Contacts between the two chains:
Residue I66 in chain A interacts with residue M3 in chain B (closest heavy-atom distance 3.2 Å).
Residue W147 in chain A is in contact with residue H7 in chain B (closest heavy-atom distance 3.5 Å).
Residue K146 in chain A interacts with residue L9 in chain B (closest heavy-atom distance 2.6 Å).
Residue S73 in chain A contacts residue K8 in chain B (closest heavy-atom distance 4.3 Å).
Residue D156 in chain A contacts residue H5 in chain B (closest heavy-atom distance 3.9 Å).
Residue M45 in chain A interacts with residue L2 in chain B (closest heavy-atom distance 4.4 Å).
Residue R62 in chain A is in contact with residue E4 in chain B (closest heavy-atom distance 3.5 Å).
Residue H70 in chain A is in contact with residue H5 in chain B (closest heavy-atom distance 3.2 Å).
Residue Y123 in chain A interacts with residue L9 in chain B (closest heavy-atom distance 3.7 Å).
Residue I152 in chain A interacts with residue I6 in chain B (closest heavy-atom distance 3.8 Å).
Residue L95 in chain A contacts residue L9 in chain B (closest heavy-atom distance 4.2 Å).
Residue F116 in chain A contacts residue H7 in chain B (closest heavy-atom distance 3.5 Å).
Residue W147 in chain A interacts with residue L9 in chain B (closest heavy-atom distance 4.2 Å).
Residue S77 in chain A interacts with residue L9 in chain B (closest heavy-atom distance 3.2 Å).
Residue W147 in chain A is in contact with residue K8 in chain B (closest heavy-atom distance 2.8 Å).
Residue Y159 in chain A is in contact with residue M3 in chain B (closest heavy-atom distance 3.4 Å).
Residue L5 in chain A interacts with residue I1 in chain B (closest heavy-atom distance 4.2 Å).
Residue W97 in chain A is in contact with residue M3 in chain B (closest heavy-atom distance 3.8 Å).
Residue W97 in chain A contacts residue H5 in chain B (closest heavy-atom distance 3.8 Å).
Residue L114 in chain A is in contact with residue M3 in chain B (closest heavy-atom distance 3.5 Å).
Residue H70 in chain A interacts with residue E4 in chain B (closest heavy-atom distance 4.3 Å).
Residue W97 in chain A contacts residue H7 in chain B (closest heavy-atom distance 3.6 Å).
Residue Y84 in chain A contacts residue L9 in chain B (closest heavy-atom distance 2.9 Å).
Residue W133 in chain A contacts residue H7 in chain B (closest heavy-atom distance 4.3 Å).
Residue Y7 in chain A is in contact with residue L2 in chain B (closest heavy-atom distance 3.2 Å).
Residue H9 in chain A is in contact with residue L2 in chain B (closest heavy-atom distance 3.9 Å).
Residue Y99 in chain A contacts residue L2 in chain B (closest heavy-atom distance 3.7 Å).
Residue D156 in chain A contacts residue H7 in chain B (closest heavy-atom distance 2.5 Å).
Residue S77 in chain A is in contact with residue K8 in chain B (closest heavy-atom distance 3.8 Å).
Residue S77 in chain A is in contact with residue H7 in chain B (closest heavy-atom distance 3.7 Å).
Residue A67 in chain A contacts residue L2 in chain B (closest heavy-atom distance 3.6 Å).
Residue H70 in chain A is in contact with residue I6 in chain B (closest heavy-atom distance 4.1 Å).
Residue K155 in chain A is in contact with residue H5 in chain B (closest heavy-atom distance 3.0 Å).
Residue Y171 in chain A is in contact with residue I1 in chain B (closest heavy-atom distance 2.6 Å).
Residue A81 in chain A is in contact with residue L9 in chain B (closest heavy-atom distance 3.8 Å).
Residue E63 in chain A interacts with residue I1 in chain B (closest heavy-atom distance 3.2 Å).
Residue H70 in chain A interacts with residue M3 in chain B (closest heavy-atom distance 2.7 Å).
Residue F116 in chain A interacts with residue L9 in chain B (closest heavy-atom distance 4.6 Å).
Residue Y159 in chain A contacts residue L2 in chain B (closest heavy-atom distance 3.9 Å).
Residue I152 in chain A is in contact with residue H7 in chain B (closest heavy-atom distance 3.4 Å).
Residue T80 in chain A interacts with residue L9 in chain B (closest heavy-atom distance 3.3 Å).
Residue D156 in chain A is in contact with residue M3 in chain B (closest heavy-atom distance 3.0 Å).
Residue S73 in chain A interacts with residue H7 in chain B (closest heavy-atom distance 4.3 Å).
Residue Y159 in chain A contacts residue H5 in chain B (closest heavy-atom distance 4.0 Å).
Residue T143 in chain A contacts residue K8 in chain B (closest heavy-atom distance 4.3 Å).
Residue I66 in chain A interacts with residue E4 in chain B (closest heavy-atom distance 3.9 Å).
Residue S24 in chain A contacts residue L2 in chain B (closest heavy-atom distance 4.4 Å).
Residue T143 in chain A is in contact with residue L9 in chain B (closest heavy-atom distance 2.9 Å).
Residue L114 in chain A is in contact with residue H7 in chain B (closest heavy-atom distance 3.8 Å).
Residue Y7 in chain A contacts residue I1 in chain B (closest heavy-atom distance 2.5 Å).
Residue E63 in chain A is in contact with residue L2 in chain B (closest heavy-atom distance 2.8 Å).
Residue K146 in chain A interacts with residue K8 in chain B (closest heavy-atom distance 4.2 Å).
Residue T163 in chain A interacts with residue I1 in chain B (closest heavy-atom distance 3.9 Å).
Residue H70 in chain A interacts with residue L2 in chain B (closest heavy-atom distance 4.5 Å).
Residue Y59 in chain A is in contact with residue I1 in chain B (closest heavy-atom distance 3.7 Å).
Residue I66 in chain A interacts with residue L2 in chain B (closest heavy-atom distance 4.0 Å).
Residue S167 in chain A contacts residue I1 in chain B (closest heavy-atom distance 3.4 Å).
Residue S73 in chain A interacts with residue I6 in chain B (closest heavy-atom distance 3.5 Å).
Residue Y99 in chain A is in contact with residue M3 in chain B (closest heavy-atom distance 2.7 Å).
Residue Y159 in chain A is in contact with residue I1 in chain B (closest heavy-atom distance 2.6 Å).

Sequence of chain B:
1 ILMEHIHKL

This data describes a binding interaction between two proteins.

Sequence of chain A:
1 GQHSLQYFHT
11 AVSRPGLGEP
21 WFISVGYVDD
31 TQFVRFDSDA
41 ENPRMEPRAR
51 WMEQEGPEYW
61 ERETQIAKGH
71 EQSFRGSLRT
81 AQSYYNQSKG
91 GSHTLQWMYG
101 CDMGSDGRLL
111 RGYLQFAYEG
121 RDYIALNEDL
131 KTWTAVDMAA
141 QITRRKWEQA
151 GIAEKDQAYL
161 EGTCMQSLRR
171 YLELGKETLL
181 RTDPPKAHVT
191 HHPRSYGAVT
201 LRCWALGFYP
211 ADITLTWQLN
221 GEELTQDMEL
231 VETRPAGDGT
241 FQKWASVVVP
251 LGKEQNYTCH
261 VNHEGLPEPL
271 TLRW